Sequence of the first protein:
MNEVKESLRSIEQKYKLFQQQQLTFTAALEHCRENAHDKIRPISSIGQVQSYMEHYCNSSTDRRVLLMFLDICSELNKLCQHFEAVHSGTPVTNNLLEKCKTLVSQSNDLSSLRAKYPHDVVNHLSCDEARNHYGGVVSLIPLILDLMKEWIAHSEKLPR

Residue-level contacts at the interface:
Residue S107 in the second protein is in contact with residue A153 in the first protein (closest heavy-atom distance 4.2 Å).

Sequence of the second protein:
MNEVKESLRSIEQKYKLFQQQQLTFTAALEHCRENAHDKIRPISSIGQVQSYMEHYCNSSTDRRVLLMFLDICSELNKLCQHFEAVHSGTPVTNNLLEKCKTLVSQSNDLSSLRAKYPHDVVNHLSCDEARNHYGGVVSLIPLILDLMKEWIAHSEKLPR

This data describes a binding interaction between two proteins.